Sequence of chain B:
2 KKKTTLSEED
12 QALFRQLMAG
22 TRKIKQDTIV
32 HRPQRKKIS

Residue-level contacts at the interface:
Residue A23 in chain A interacts with residue T29 in chain B (closest heavy-atom distance 4.7 Å).
Residue A23 in chain A is in contact with residue I30 in chain B (closest heavy-atom distance 3.9 Å).
Residue N21 in chain A contacts residue I30 in chain B (closest heavy-atom distance 1.6 Å).
Residue G68 in chain A contacts residue H32 in chain B (closest heavy-atom distance 4.2 Å).
Residue Q67 in chain A contacts residue Q35 in chain B (closest heavy-atom distance 3.7 Å).
Residue N21 in chain A interacts with residue V31 in chain B (closest heavy-atom distance 4.7 Å).
Residue G68 in chain A interacts with residue R33 in chain B (closest heavy-atom distance 4.5 Å).
Residue K22 in chain A interacts with residue I30 in chain B (closest heavy-atom distance 3.6 Å).
Residue Y65 in chain A is in contact with residue I30 in chain B (closest heavy-atom distance 4.4 Å).
Residue N21 in chain A is in contact with residue T29 in chain B (closest heavy-atom distance 4.4 Å).

The following describes two proteins that form a bound complex.

Sequence of chain A:
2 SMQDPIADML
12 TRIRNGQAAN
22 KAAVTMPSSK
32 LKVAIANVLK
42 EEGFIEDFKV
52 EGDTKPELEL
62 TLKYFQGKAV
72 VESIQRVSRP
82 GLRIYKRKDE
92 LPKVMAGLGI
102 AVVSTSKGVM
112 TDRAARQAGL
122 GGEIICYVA